Sequence of the second protein:
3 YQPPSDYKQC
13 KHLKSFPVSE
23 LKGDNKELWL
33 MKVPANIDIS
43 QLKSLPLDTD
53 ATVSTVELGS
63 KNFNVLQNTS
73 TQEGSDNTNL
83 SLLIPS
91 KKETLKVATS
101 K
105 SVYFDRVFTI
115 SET

Interface contacts:
Residue Y3 in the second protein contacts residue D61 in the first protein (closest heavy-atom distance 3.7 Å).
Residue L30 in the second protein interacts with residue V76 in the first protein (closest heavy-atom distance 4.0 Å).
Residue P19 in the second protein contacts residue Y89 in the first protein (closest heavy-atom distance 3.7 Å).
Residue A37 in the second protein is in contact with residue K70 in the first protein (closest heavy-atom distance 3.9 Å).
Residue W31 in the second protein interacts with residue V76 in the first protein (closest heavy-atom distance 3.2 Å).
Residue N27 in the second protein interacts with residue D80 in the first protein (closest heavy-atom distance 3.0 Å).
Residue F108 in the second protein interacts with residue V76 in the first protein (closest heavy-atom distance 3.6 Å).
Residue W31 in the second protein is in contact with residue I86 in the first protein (closest heavy-atom distance 3.6 Å).
Residue N27 in the second protein is in contact with residue Q82 in the first protein (closest heavy-atom distance 3.0 Å).
Residue V35 in the second protein interacts with residue Q73 in the first protein (closest heavy-atom distance 2.8 Å).
Residue I41 in the second protein contacts residue M75 in the first protein (closest heavy-atom distance 3.6 Å).
Residue Y9 in the second protein is in contact with residue F49 in the first protein (closest heavy-atom distance 3.3 Å).
Residue D40 in the second protein interacts with residue R44 in the first protein (closest heavy-atom distance 3.0 Å).
Residue F18 in the second protein is in contact with residue L78 in the first protein (closest heavy-atom distance 3.7 Å).
Residue L47 in the second protein is in contact with residue L88 in the first protein (closest heavy-atom distance 4.0 Å).
Residue K28 in the second protein contacts residue Y79 in the first protein (closest heavy-atom distance 3.4 Å).
Residue I39 in the second protein interacts with residue Q73 in the first protein (closest heavy-atom distance 3.0 Å).
Residue M33 in the second protein is in contact with residue L88 in the first protein (closest heavy-atom distance 3.1 Å).
Residue P36 in the second protein is in contact with residue Q73 in the first protein (closest heavy-atom distance 3.7 Å).
Residue L23 in the second protein is in contact with residue L78 in the first protein (closest heavy-atom distance 3.8 Å).
Residue I41 in the second protein interacts with residue Q73 in the first protein (closest heavy-atom distance 3.3 Å).
Residue Y3 in the second protein interacts with residue H52 in the first protein (closest heavy-atom distance 3.4 Å).
Residue L30 in the second protein contacts residue G77 in the first protein (closest heavy-atom distance 3.4 Å).
Residue E22 in the second protein interacts with residue N87 in the first protein (closest heavy-atom distance 3.9 Å).
Residue N27 in the second protein interacts with residue Y79 in the first protein (closest heavy-atom distance 3.6 Å).
Residue Y9 in the second protein interacts with residue V50 in the first protein (closest heavy-atom distance 3.5 Å).
Residue K10 in the second protein interacts with residue E17 in the first protein (closest heavy-atom distance 2.6 Å).
Residue Y9 in the second protein interacts with residue Q48 in the first protein (closest heavy-atom distance 3.8 Å).
Residue A37 in the second protein is in contact with residue R44 in the first protein (closest heavy-atom distance 3.8 Å).
Residue E29 in the second protein contacts residue Y79 in the first protein (closest heavy-atom distance 2.9 Å).
Residue L84 in the second protein interacts with residue V76 in the first protein (closest heavy-atom distance 3.2 Å).
Residue E29 in the second protein is in contact with residue K81 in the first protein (closest heavy-atom distance 3.8 Å).
Residue W31 in the second protein interacts with residue G77 in the first protein (closest heavy-atom distance 2.7 Å).
Residue M33 in the second protein interacts with residue Q73 in the first protein (closest heavy-atom distance 3.0 Å).
Residue Y3 in the second protein is in contact with residue V50 in the first protein (closest heavy-atom distance 3.5 Å).
Residue K34 in the second protein interacts with residue Y74 in the first protein (closest heavy-atom distance 3.5 Å).
Residue F18 in the second protein interacts with residue Y89 in the first protein (closest heavy-atom distance 3.6 Å).
Residue Y3 in the second protein is in contact with residue E54 in the first protein (closest heavy-atom distance 4.2 Å).
Residue Y9 in the second protein contacts residue E63 in the first protein (closest heavy-atom distance 3.5 Å).
Residue N27 in the second protein contacts residue K81 in the first protein (closest heavy-atom distance 3.5 Å).
Residue E29 in the second protein contacts residue L78 in the first protein (closest heavy-atom distance 3.3 Å).
Residue V35 in the second protein interacts with residue N72 in the first protein (closest heavy-atom distance 3.5 Å).
Residue I39 in the second protein contacts residue R44 in the first protein (closest heavy-atom distance 3.6 Å).
Residue K34 in the second protein contacts residue N72 in the first protein (closest heavy-atom distance 3.6 Å).
Residue A37 in the second protein contacts residue T71 in the first protein (closest heavy-atom distance 3.0 Å).
Residue P6 in the second protein interacts with residue V50 in the first protein (closest heavy-atom distance 4.0 Å).
Residue L85 in the second protein contacts residue L51 in the first protein (closest heavy-atom distance 3.9 Å).
Residue M33 in the second protein is in contact with residue Y74 in the first protein (closest heavy-atom distance 3.3 Å).
Residue K34 in the second protein interacts with residue Q73 in the first protein (closest heavy-atom distance 3.8 Å).
Residue W31 in the second protein is in contact with residue M75 in the first protein (closest heavy-atom distance 3.6 Å).
Residue P36 in the second protein is in contact with residue N72 in the first protein (closest heavy-atom distance 3.2 Å).
Residue A37 in the second protein contacts residue Q73 in the first protein (closest heavy-atom distance 3.6 Å).
Residue K28 in the second protein interacts with residue D80 in the first protein (closest heavy-atom distance 3.7 Å).
Residue W31 in the second protein contacts residue Y79 in the first protein (closest heavy-atom distance 4.0 Å).
Residue E29 in the second protein contacts residue G77 in the first protein (closest heavy-atom distance 3.6 Å).
Residue M33 in the second protein contacts residue M75 in the first protein (closest heavy-atom distance 3.1 Å).
Residue L32 in the second protein interacts with residue M75 in the first protein (closest heavy-atom distance 3.2 Å).
Residue L30 in the second protein is in contact with residue L78 in the first protein (closest heavy-atom distance 3.7 Å).
Residue A37 in the second protein is in contact with residue N72 in the first protein (closest heavy-atom distance 3.8 Å).
Residue P36 in the second protein contacts residue T71 in the first protein (closest heavy-atom distance 3.9 Å).

This data describes a binding interaction between two proteins.

Sequence of the first protein:
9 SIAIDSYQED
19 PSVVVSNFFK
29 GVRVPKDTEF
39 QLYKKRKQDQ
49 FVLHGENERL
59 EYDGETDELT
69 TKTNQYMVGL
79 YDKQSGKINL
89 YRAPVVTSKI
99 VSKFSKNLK